Sequence of protein 2:
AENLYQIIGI

Sequence of protein 1:
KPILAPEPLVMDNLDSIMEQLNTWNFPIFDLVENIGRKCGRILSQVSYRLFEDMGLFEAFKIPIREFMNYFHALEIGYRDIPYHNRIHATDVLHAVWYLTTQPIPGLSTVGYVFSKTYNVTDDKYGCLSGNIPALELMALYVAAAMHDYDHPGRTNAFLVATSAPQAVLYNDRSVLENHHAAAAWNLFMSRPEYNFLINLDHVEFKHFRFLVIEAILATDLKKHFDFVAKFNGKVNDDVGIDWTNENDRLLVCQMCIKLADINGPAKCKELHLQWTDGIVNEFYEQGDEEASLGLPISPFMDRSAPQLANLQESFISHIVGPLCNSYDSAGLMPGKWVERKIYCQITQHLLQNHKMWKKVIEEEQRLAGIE

The following describes two proteins that form a bound complex.

Interface contacts:
Residue K273 in protein 1 contacts residue I563 in protein 2 (closest heavy-atom distance 3.7 Å).
Residue I370 in protein 1 is in contact with residue L559 in protein 2 (closest heavy-atom distance 3.9 Å).
Residue K273 in protein 1 is in contact with residue I565 in protein 2 (closest heavy-atom distance 3.9 Å).
Residue F276 in protein 1 interacts with residue Y560 in protein 2 (closest heavy-atom distance 3.6 Å).
Residue S365 in protein 1 is in contact with residue L559 in protein 2 (closest heavy-atom distance 3.6 Å).
Residue A208 in protein 1 contacts residue Q561 in protein 2 (closest heavy-atom distance 4.1 Å).
Residue P350 in protein 1 interacts with residue I562 in protein 2 (closest heavy-atom distance 3.1 Å).
Residue I370 in protein 1 interacts with residue I563 in protein 2 (closest heavy-atom distance 3.8 Å).
Residue K273 in protein 1 is in contact with residue G564 in protein 2 (closest heavy-atom distance 3.8 Å).
Residue P350 in protein 1 is in contact with residue N558 in protein 2 (closest heavy-atom distance 3.5 Å).
Residue F351 in protein 1 interacts with residue N558 in protein 2 (closest heavy-atom distance 3.5 Å).
Residue H369 in protein 1 is in contact with residue A556 in protein 2 (closest heavy-atom distance 3.4 Å).
Residue T206 in protein 1 interacts with residue I562 in protein 2 (closest heavy-atom distance 4.4 Å).
Residue P350 in protein 1 contacts residue Q561 in protein 2 (closest heavy-atom distance 4.0 Å).
Residue A208 in protein 1 contacts residue G564 in protein 2 (closest heavy-atom distance 4.9 Å).
Residue F334 in protein 1 is in contact with residue I562 in protein 2 (closest heavy-atom distance 4.5 Å).
Residue F366 in protein 1 is in contact with residue L559 in protein 2 (closest heavy-atom distance 4.0 Å).
Residue H369 in protein 1 contacts residue Y560 in protein 2 (closest heavy-atom distance 3.4 Å).
Residue L362 in protein 1 contacts residue L559 in protein 2 (closest heavy-atom distance 4.1 Å).
Residue Q358 in protein 1 contacts residue N558 in protein 2 (closest heavy-atom distance 4.9 Å).
Residue L272 in protein 1 interacts with residue I563 in protein 2 (closest heavy-atom distance 3.3 Å).
Residue F276 in protein 1 is in contact with residue I565 in protein 2 (closest heavy-atom distance 3.5 Å).
Residue S365 in protein 1 is in contact with residue A556 in protein 2 (closest heavy-atom distance 4.7 Å).
Residue S349 in protein 1 interacts with residue I562 in protein 2 (closest heavy-atom distance 4.9 Å).
Residue F351 in protein 1 interacts with residue I562 in protein 2 (closest heavy-atom distance 3.5 Å).
Residue F351 in protein 1 contacts residue L559 in protein 2 (closest heavy-atom distance 4.1 Å).
Residue I370 in protein 1 is in contact with residue Y560 in protein 2 (closest heavy-atom distance 4.9 Å).
Residue A208 in protein 1 interacts with residue I562 in protein 2 (closest heavy-atom distance 3.8 Å).
Residue H369 in protein 1 is in contact with residue L559 in protein 2 (closest heavy-atom distance 4.0 Å).
Residue M352 in protein 1 contacts residue I562 in protein 2 (closest heavy-atom distance 4.0 Å).
Residue L272 in protein 1 interacts with residue I565 in protein 2 (closest heavy-atom distance 3.9 Å).